Residue-level contacts at the interface:
Residue T67 in chain A contacts residue Q30 in chain B (closest heavy-atom distance 4.4 Å).
Residue T67 in chain A interacts with residue E29 in chain B (closest heavy-atom distance 4.7 Å).
Residue N63 in chain A is in contact with residue Q30 in chain B (closest heavy-atom distance 4.4 Å).

This data describes a binding interaction between two proteins.

Sequence of chain B:
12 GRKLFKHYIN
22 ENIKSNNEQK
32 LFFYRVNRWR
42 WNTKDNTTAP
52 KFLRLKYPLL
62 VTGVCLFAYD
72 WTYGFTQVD

Sequence of chain A:
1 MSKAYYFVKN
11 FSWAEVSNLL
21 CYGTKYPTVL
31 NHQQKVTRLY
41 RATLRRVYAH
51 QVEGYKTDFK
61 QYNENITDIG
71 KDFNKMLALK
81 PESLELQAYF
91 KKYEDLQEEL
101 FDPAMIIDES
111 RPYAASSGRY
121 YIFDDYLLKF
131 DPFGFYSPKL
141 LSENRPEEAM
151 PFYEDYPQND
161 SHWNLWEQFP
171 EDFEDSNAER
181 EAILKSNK